Interface contacts:
Residue T429 in chain B interacts with residue N89 in chain A (closest heavy-atom distance 4.9 Å).
Residue E428 in chain B interacts with residue A88 in chain A (closest heavy-atom distance 4.8 Å).
Residue E427 in chain B contacts residue N89 in chain A (closest heavy-atom distance 3.6 Å).
Residue E427 in chain B contacts residue A88 in chain A (closest heavy-atom distance 3.5 Å).

These two protein chains interact to form a complex.

Sequence of chain B:
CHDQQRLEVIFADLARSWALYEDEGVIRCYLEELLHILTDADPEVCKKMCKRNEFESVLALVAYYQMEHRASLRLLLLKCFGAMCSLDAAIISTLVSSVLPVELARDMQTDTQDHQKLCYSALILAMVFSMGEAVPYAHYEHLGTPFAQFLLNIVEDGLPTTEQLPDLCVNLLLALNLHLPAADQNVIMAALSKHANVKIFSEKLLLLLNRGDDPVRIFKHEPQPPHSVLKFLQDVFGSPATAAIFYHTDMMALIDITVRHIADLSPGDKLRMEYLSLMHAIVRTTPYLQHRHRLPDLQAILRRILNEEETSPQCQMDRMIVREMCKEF

Sequence of chain A:
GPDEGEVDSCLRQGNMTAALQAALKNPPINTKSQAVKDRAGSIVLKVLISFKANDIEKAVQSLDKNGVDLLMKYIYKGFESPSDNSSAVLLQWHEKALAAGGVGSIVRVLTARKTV